Interface contacts:
Residue A48 in the second protein is in contact with residue S55 in the first protein (closest heavy-atom distance 4.3 Å).
Residue S55 in the second protein interacts with residue A48 in the first protein (closest heavy-atom distance 4.0 Å).
Residue Q59 in the second protein interacts with residue A48 in the first protein (closest heavy-atom distance 3.6 Å).
Residue R81 in the second protein is in contact with residue A30 in the first protein (closest heavy-atom distance 5.0 Å).
Residue Q37 in the second protein is in contact with residue A73 in the first protein (closest heavy-atom distance 4.0 Å).
Residue A73 in the second protein contacts residue Q37 in the first protein (closest heavy-atom distance 4.1 Å).
Residue A73 in the second protein is in contact with residue L33 in the first protein (closest heavy-atom distance 3.8 Å).
Residue A30 in the second protein is in contact with residue A77 in the first protein (closest heavy-atom distance 4.8 Å).
Residue I52 in the second protein contacts residue S55 in the first protein (closest heavy-atom distance 3.2 Å).
Residue Q66 in the second protein is in contact with residue V41 in the first protein (closest heavy-atom distance 3.2 Å).
Residue Q66 in the second protein interacts with residue Q37 in the first protein (closest heavy-atom distance 3.6 Å).
Residue L70 in the second protein interacts with residue Q37 in the first protein (closest heavy-atom distance 3.3 Å).
Residue Q59 in the second protein interacts with residue Q44 in the first protein (closest heavy-atom distance 4.4 Å).
Residue L34 in the second protein contacts residue A74 in the first protein (closest heavy-atom distance 4.8 Å).
Residue I52 in the second protein is in contact with residue I52 in the first protein (closest heavy-atom distance 4.1 Å).
Residue Q44 in the second protein is in contact with residue E62 in the first protein (closest heavy-atom distance 3.5 Å).
Residue V45 in the second protein is in contact with residue Q59 in the first protein (closest heavy-atom distance 3.9 Å).
Residue S55 in the second protein contacts residue R51 in the first protein (closest heavy-atom distance 4.2 Å).
Residue A77 in the second protein is in contact with residue A30 in the first protein (closest heavy-atom distance 4.5 Å).
Residue V63 in the second protein is in contact with residue V45 in the first protein (closest heavy-atom distance 3.9 Å).
Residue L34 in the second protein is in contact with residue L70 in the first protein (closest heavy-atom distance 4.1 Å).
Residue Q44 in the second protein contacts residue V63 in the first protein (closest heavy-atom distance 3.2 Å).
Residue T23 in the second protein contacts residue K84 in the first protein (closest heavy-atom distance 3.3 Å).
Residue A48 in the second protein contacts residue Q59 in the first protein (closest heavy-atom distance 3.3 Å).
Residue A38 in the second protein interacts with residue L70 in the first protein (closest heavy-atom distance 3.8 Å).
Residue A58 in the second protein contacts residue Q44 in the first protein (closest heavy-atom distance 4.8 Å).
Residue S40 in the second protein interacts with residue Q66 in the first protein (closest heavy-atom distance 3.2 Å).
Residue S55 in the second protein is in contact with residue I52 in the first protein (closest heavy-atom distance 3.7 Å).
Residue Q59 in the second protein interacts with residue V45 in the first protein (closest heavy-atom distance 4.0 Å).
Residue A69 in the second protein is in contact with residue Q37 in the first protein (closest heavy-atom distance 3.5 Å).
Residue R81 in the second protein interacts with residue E27 in the first protein (closest heavy-atom distance 2.7 Å).
Residue L70 in the second protein contacts residue A38 in the first protein (closest heavy-atom distance 3.9 Å).
Residue K84 in the second protein contacts residue E19 in the first protein (closest heavy-atom distance 3.6 Å).
Residue K84 in the second protein interacts with residue T23 in the first protein (closest heavy-atom distance 3.0 Å).
Residue V41 in the second protein contacts residue V63 in the first protein (closest heavy-atom distance 4.0 Å).
Residue L56 in the second protein contacts residue I52 in the first protein (closest heavy-atom distance 3.6 Å).
Residue V41 in the second protein interacts with residue L67 in the first protein (closest heavy-atom distance 4.3 Å).
Residue V63 in the second protein contacts residue Q44 in the first protein (closest heavy-atom distance 3.5 Å).
Residue E62 in the second protein is in contact with residue Q44 in the first protein (closest heavy-atom distance 3.1 Å).
Residue V41 in the second protein is in contact with residue Q66 in the first protein (closest heavy-atom distance 3.5 Å).
Residue I52 in the second protein contacts residue L56 in the first protein (closest heavy-atom distance 3.4 Å).
Residue E19 in the second protein interacts with residue K84 in the first protein (closest heavy-atom distance 3.1 Å).
Residue Q66 in the second protein interacts with residue S40 in the first protein (closest heavy-atom distance 2.7 Å).
Residue E27 in the second protein is in contact with residue R81 in the first protein (closest heavy-atom distance 2.8 Å).
Residue Q37 in the second protein contacts residue A69 in the first protein (closest heavy-atom distance 3.5 Å).
Residue L67 in the second protein interacts with residue V41 in the first protein (closest heavy-atom distance 4.2 Å).
Residue Q44 in the second protein interacts with residue Q59 in the first protein (closest heavy-atom distance 4.3 Å).
Residue V63 in the second protein contacts residue V41 in the first protein (closest heavy-atom distance 4.3 Å).
Residue Q66 in the second protein is in contact with residue Q44 in the first protein (closest heavy-atom distance 4.1 Å).
Residue Q37 in the second protein interacts with residue Q66 in the first protein (closest heavy-atom distance 3.5 Å).
Residue V45 in the second protein is in contact with residue V63 in the first protein (closest heavy-atom distance 3.9 Å).
Residue L70 in the second protein interacts with residue L34 in the first protein (closest heavy-atom distance 4.2 Å).
Residue L33 in the second protein contacts residue A73 in the first protein (closest heavy-atom distance 3.7 Å).
Residue R51 in the second protein is in contact with residue S55 in the first protein (closest heavy-atom distance 4.3 Å).
Residue Q37 in the second protein contacts residue L70 in the first protein (closest heavy-atom distance 3.2 Å).

Sequence of the second protein:
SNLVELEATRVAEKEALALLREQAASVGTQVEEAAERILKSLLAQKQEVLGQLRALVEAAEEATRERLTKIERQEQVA

This data describes a binding interaction between two proteins.

Sequence of the first protein:
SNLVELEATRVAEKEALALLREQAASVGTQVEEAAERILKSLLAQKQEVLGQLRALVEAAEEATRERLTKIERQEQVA